Interface contacts:
Residue G155 in protein 2 contacts residue A178 in protein 1 (closest heavy-atom distance 2.9 Å).
Residue N38 in protein 2 contacts residue T57 in protein 1 (closest heavy-atom distance 2.9 Å).
Residue Q172 in protein 2 interacts with residue V161 in protein 1 (closest heavy-atom distance 3.2 Å).
Residue Q172 in protein 2 is in contact with residue F162 in protein 1 (closest heavy-atom distance 2.8 Å).
Residue A177 in protein 2 interacts with residue R171 in protein 1 (closest heavy-atom distance 2.8 Å).
Residue H96 in protein 2 is in contact with residue S104 in protein 1 (closest heavy-atom distance 3.2 Å).
Residue A46 in protein 2 contacts residue S79 in protein 1 (closest heavy-atom distance 3.1 Å).
Residue N175 in protein 2 contacts residue G165 in protein 1 (closest heavy-atom distance 3.0 Å).
Residue Q172 in protein 2 is in contact with residue G160 in protein 1 (closest heavy-atom distance 3.1 Å).
Residue S99 in protein 2 contacts residue N110 in protein 1 (closest heavy-atom distance 2.5 Å).
Residue Y94 in protein 2 contacts residue D103 in protein 1 (closest heavy-atom distance 2.6 Å).
Residue I173 in protein 2 is in contact with residue F162 in protein 1 (closest heavy-atom distance 3.2 Å).
Residue K93 in protein 2 is in contact with residue N88 in protein 1 (closest heavy-atom distance 3.2 Å).
Residue T174 in protein 2 is in contact with residue V164 in protein 1 (closest heavy-atom distance 3.2 Å).
Residue S182 in protein 2 is in contact with residue S192 in protein 1 (closest heavy-atom distance 3.0 Å).
Residue R171 in protein 2 is in contact with residue Y124 in protein 1 (closest heavy-atom distance 2.8 Å).
Residue D187 in protein 2 is in contact with residue G191 in protein 1 (closest heavy-atom distance 2.8 Å).
Residue H96 in protein 2 interacts with residue D103 in protein 1 (closest heavy-atom distance 2.6 Å).
Residue D187 in protein 2 is in contact with residue N190 in protein 1 (closest heavy-atom distance 3.1 Å).
Residue V189 in protein 2 interacts with residue V189 in protein 1 (closest heavy-atom distance 3.3 Å).
Residue A154 in protein 2 interacts with residue N190 in protein 1 (closest heavy-atom distance 3.0 Å).
Residue Y94 in protein 2 is in contact with residue I114 in protein 1 (closest heavy-atom distance 3.1 Å).
Residue D187 in protein 2 contacts residue I173 in protein 1 (closest heavy-atom distance 3.1 Å).
Residue N98 in protein 2 interacts with residue G108 in protein 1 (closest heavy-atom distance 3.0 Å).
Residue A45 in protein 2 contacts residue S79 in protein 1 (closest heavy-atom distance 3.2 Å).
Residue A46 in protein 2 is in contact with residue V80 in protein 1 (closest heavy-atom distance 2.8 Å).
Residue A183 in protein 2 is in contact with residue S192 in protein 1 (closest heavy-atom distance 3.1 Å).
Residue S185 in protein 2 interacts with residue S192 in protein 1 (closest heavy-atom distance 3.1 Å).
Residue N98 in protein 2 is in contact with residue N110 in protein 1 (closest heavy-atom distance 2.9 Å).
Residue Y94 in protein 2 interacts with residue S99 in protein 1 (closest heavy-atom distance 3.2 Å).
Residue H96 in protein 2 interacts with residue A113 in protein 1 (closest heavy-atom distance 2.8 Å).
Residue N175 in protein 2 is in contact with residue E170 in protein 1 (closest heavy-atom distance 3.3 Å).
Residue A154 in protein 2 interacts with residue S192 in protein 1 (closest heavy-atom distance 2.8 Å).
Residue N175 in protein 2 interacts with residue A166 in protein 1 (closest heavy-atom distance 3.3 Å).
Residue Y94 in protein 2 contacts residue D101 in protein 1 (closest heavy-atom distance 2.6 Å).
Residue Q172 in protein 2 is in contact with residue V138 in protein 1 (closest heavy-atom distance 2.7 Å).
Residue E170 in protein 2 contacts residue I159 in protein 1 (closest heavy-atom distance 2.9 Å).
Residue G155 in protein 2 interacts with residue A177 in protein 1 (closest heavy-atom distance 3.2 Å).
Residue N175 in protein 2 interacts with residue S163 in protein 1 (closest heavy-atom distance 2.9 Å).
Residue N175 in protein 2 is in contact with residue R171 in protein 1 (closest heavy-atom distance 3.1 Å).
Residue D101 in protein 2 interacts with residue N110 in protein 1 (closest heavy-atom distance 2.7 Å).
Residue E170 in protein 2 interacts with residue P158 in protein 1 (closest heavy-atom distance 3.3 Å).
Residue N98 in protein 2 interacts with residue T107 in protein 1 (closest heavy-atom distance 3.2 Å).
Residue A70 in protein 2 interacts with residue A106 in protein 1 (closest heavy-atom distance 2.8 Å).
Residue V140 in protein 2 contacts residue A178 in protein 1 (closest heavy-atom distance 3.2 Å).
Residue H96 in protein 2 interacts with residue V112 in protein 1 (closest heavy-atom distance 3.2 Å).
Residue T186 in protein 2 contacts residue V176 in protein 1 (closest heavy-atom distance 2.8 Å).
Residue T174 in protein 2 contacts residue F162 in protein 1 (closest heavy-atom distance 3.0 Å).
Residue Y94 in protein 2 is in contact with residue G115 in protein 1 (closest heavy-atom distance 2.8 Å).
Residue L47 in protein 2 contacts residue G81 in protein 1 (closest heavy-atom distance 3.2 Å).
Residue N98 in protein 2 contacts residue A106 in protein 1 (closest heavy-atom distance 3.2 Å).
Residue R180 in protein 2 contacts residue G191 in protein 1 (closest heavy-atom distance 3.3 Å).
Residue T186 in protein 2 is in contact with residue N175 in protein 1 (closest heavy-atom distance 3.2 Å).
Residue N98 in protein 2 interacts with residue S111 in protein 1 (closest heavy-atom distance 2.8 Å).
Residue S42 in protein 2 is in contact with residue I60 in protein 1 (closest heavy-atom distance 2.9 Å).
Residue T174 in protein 2 contacts residue S163 in protein 1 (closest heavy-atom distance 3.2 Å).
Residue L39 in protein 2 contacts residue G58 in protein 1 (closest heavy-atom distance 2.9 Å).
Residue A188 in protein 2 contacts residue I173 in protein 1 (closest heavy-atom distance 2.8 Å).
Residue A178 in protein 2 is in contact with residue Q172 in protein 1 (closest heavy-atom distance 2.9 Å).
Residue N35 in protein 2 is in contact with residue T57 in protein 1 (closest heavy-atom distance 3.0 Å).

This data describes a binding interaction between two proteins.

Sequence of protein 2:
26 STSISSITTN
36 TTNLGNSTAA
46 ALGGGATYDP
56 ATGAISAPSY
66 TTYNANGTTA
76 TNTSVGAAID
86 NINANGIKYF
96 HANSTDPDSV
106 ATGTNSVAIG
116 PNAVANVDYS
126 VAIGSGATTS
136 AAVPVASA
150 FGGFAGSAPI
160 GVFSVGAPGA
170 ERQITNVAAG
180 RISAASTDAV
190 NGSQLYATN

Sequence of protein 1:
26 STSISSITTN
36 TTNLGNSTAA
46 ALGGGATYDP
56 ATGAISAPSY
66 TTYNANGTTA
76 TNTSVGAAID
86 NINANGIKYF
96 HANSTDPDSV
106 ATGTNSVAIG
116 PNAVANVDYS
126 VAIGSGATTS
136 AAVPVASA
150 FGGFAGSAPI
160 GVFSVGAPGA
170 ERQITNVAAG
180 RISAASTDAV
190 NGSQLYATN